Sequence of protein 1:
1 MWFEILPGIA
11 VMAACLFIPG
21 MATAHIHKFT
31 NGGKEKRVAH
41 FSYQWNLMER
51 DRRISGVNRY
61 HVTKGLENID

These two protein chains interact to form a complex.

Residue-level contacts at the interface:
Residue E102 in protein 2 is in contact with residue R53 in protein 1 (closest heavy-atom distance 2.7 Å).
Residue D103 in protein 2 contacts residue R53 in protein 1 (closest heavy-atom distance 4.2 Å).
Residue E102 in protein 2 is in contact with residue I54 in protein 1 (closest heavy-atom distance 4.0 Å).
Residue R105 in protein 2 interacts with residue I54 in protein 1 (closest heavy-atom distance 3.7 Å).
Residue K101 in protein 2 interacts with residue R53 in protein 1 (closest heavy-atom distance 3.3 Å).
Residue R105 in protein 2 interacts with residue R50 in protein 1 (closest heavy-atom distance 4.4 Å).
Residue R105 in protein 2 interacts with residue R53 in protein 1 (closest heavy-atom distance 4.1 Å).

Sequence of protein 2:
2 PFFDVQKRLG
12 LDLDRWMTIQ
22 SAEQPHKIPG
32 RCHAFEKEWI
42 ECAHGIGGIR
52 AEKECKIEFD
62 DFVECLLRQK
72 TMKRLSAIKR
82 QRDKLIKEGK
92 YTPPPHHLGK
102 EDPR